Sequence of the first protein:
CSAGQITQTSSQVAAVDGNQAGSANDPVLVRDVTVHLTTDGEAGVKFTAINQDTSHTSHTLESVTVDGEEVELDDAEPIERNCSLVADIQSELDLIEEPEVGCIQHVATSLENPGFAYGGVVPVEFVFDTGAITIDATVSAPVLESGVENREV

Sequence of the second protein:
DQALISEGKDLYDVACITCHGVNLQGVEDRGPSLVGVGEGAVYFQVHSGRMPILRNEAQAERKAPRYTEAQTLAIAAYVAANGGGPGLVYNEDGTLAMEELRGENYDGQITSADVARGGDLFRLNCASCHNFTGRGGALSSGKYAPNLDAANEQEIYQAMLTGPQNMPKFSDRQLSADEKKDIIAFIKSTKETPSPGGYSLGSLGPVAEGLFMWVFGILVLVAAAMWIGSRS

These two protein chains interact to form a complex.

Residue-level contacts at the interface:
Residue L212 in the second protein interacts with residue S177 in the first protein (closest heavy-atom distance 3.7 Å).
Residue N133 in the second protein interacts with residue V117 in the first protein (closest heavy-atom distance 3.7 Å).
Residue Y208 in the second protein is in contact with residue G178 in the first protein (closest heavy-atom distance 3.3 Å).
Residue S227 in the second protein is in contact with residue E180 in the first protein (closest heavy-atom distance 3.4 Å).
Residue R224 in the second protein contacts residue P173 in the first protein (closest heavy-atom distance 2.8 Å).
Residue N107 in the second protein contacts residue S41 in the first protein (closest heavy-atom distance 3.5 Å).
Residue E79 in the second protein contacts residue S54 in the first protein (closest heavy-atom distance 3.2 Å).
Residue V86 in the second protein contacts residue D63 in the first protein (closest heavy-atom distance 3.5 Å).
Residue A132 in the second protein interacts with residue H137 in the first protein (closest heavy-atom distance 3.0 Å).
Residue N74 in the second protein is in contact with residue I81 in the first protein (closest heavy-atom distance 3.7 Å).
Residue N107 in the second protein is in contact with residue T40 in the first protein (closest heavy-atom distance 3.4 Å).
Residue A228 in the second protein contacts residue N181 in the first protein (closest heavy-atom distance 3.5 Å).
Residue E155 in the second protein contacts residue N181 in the first protein (closest heavy-atom distance 3.7 Å).
Residue D229 in the second protein contacts residue N181 in the first protein (closest heavy-atom distance 3.3 Å).
Residue E108 in the second protein contacts residue Q39 in the first protein (closest heavy-atom distance 3.5 Å).
Residue N133 in the second protein is in contact with residue I135 in the first protein (closest heavy-atom distance 3.4 Å).
Residue S84 in the second protein is in contact with residue A45 in the first protein (closest heavy-atom distance 3.5 Å).
Residue Q53 in the second protein contacts residue E131 in the first protein (closest heavy-atom distance 3.0 Å).
Residue P83 in the second protein interacts with residue Q43 in the first protein (closest heavy-atom distance 3.5 Å).
Residue Q76 in the second protein is in contact with residue R62 in the first protein (closest heavy-atom distance 2.9 Å).
Residue K220 in the second protein interacts with residue A46 in the first protein (closest heavy-atom distance 3.3 Å).
Residue Q225 in the second protein is in contact with residue R182 in the first protein (closest heavy-atom distance 2.6 Å).
Residue R224 in the second protein contacts residue T70 in the first protein (closest heavy-atom distance 3.6 Å).
Residue V88 in the second protein contacts residue A45 in the first protein (closest heavy-atom distance 3.7 Å).
Residue G87 in the second protein is in contact with residue V47 in the first protein (closest heavy-atom distance 3.4 Å).
Residue D80 in the second protein contacts residue S41 in the first protein (closest heavy-atom distance 3.6 Å).
Residue N74 in the second protein contacts residue S115 in the first protein (closest heavy-atom distance 3.1 Å).
Residue D223 in the second protein is in contact with residue S177 in the first protein (closest heavy-atom distance 3.3 Å).
Residue D223 in the second protein is in contact with residue G178 in the first protein (closest heavy-atom distance 3.8 Å).
Residue Q53 in the second protein interacts with residue E128 in the first protein (closest heavy-atom distance 3.0 Å).
Residue Q76 in the second protein is in contact with residue Q83 in the first protein (closest heavy-atom distance 3.3 Å).
Residue Q216 in the second protein interacts with residue Q43 in the first protein (closest heavy-atom distance 3.6 Å).
Residue A109 in the second protein interacts with residue Q39 in the first protein (closest heavy-atom distance 3.3 Å).
Residue V86 in the second protein interacts with residue T79 in the first protein (closest heavy-atom distance 3.2 Å).
Residue K232 in the second protein is in contact with residue G178 in the first protein (closest heavy-atom distance 3.0 Å).
Residue A228 in the second protein interacts with residue E180 in the first protein (closest heavy-atom distance 2.8 Å).
Residue E230 in the second protein is in contact with residue R182 in the first protein (closest heavy-atom distance 2.7 Å).
Residue P83 in the second protein interacts with residue V44 in the first protein (closest heavy-atom distance 3.5 Å).
Residue G135 in the second protein interacts with residue K77 in the first protein (closest heavy-atom distance 3.2 Å).
Residue S192 in the second protein contacts residue Q39 in the first protein (closest heavy-atom distance 2.6 Å).
Residue Q53 in the second protein contacts residue E129 in the first protein (closest heavy-atom distance 3.2 Å).
Residue K194 in the second protein interacts with residue Q39 in the first protein (closest heavy-atom distance 2.5 Å).
Residue K60 in the second protein contacts residue V132 in the first protein (closest heavy-atom distance 3.6 Å).
Residue P83 in the second protein is in contact with residue A45 in the first protein (closest heavy-atom distance 3.6 Å).
Residue A132 in the second protein contacts residue E128 in the first protein (closest heavy-atom distance 3.8 Å).
Residue A131 in the second protein interacts with residue I127 in the first protein (closest heavy-atom distance 3.4 Å).
Residue A132 in the second protein contacts residue P130 in the first protein (closest heavy-atom distance 3.6 Å).
Residue S227 in the second protein is in contact with residue R182 in the first protein (closest heavy-atom distance 3.6 Å).
Residue G138 in the second protein is in contact with residue S177 in the first protein (closest heavy-atom distance 2.6 Å).
Residue E108 in the second protein interacts with residue S33 in the first protein (closest heavy-atom distance 3.6 Å).
Residue E108 in the second protein interacts with residue T40 in the first protein (closest heavy-atom distance 2.8 Å).
Residue N74 in the second protein interacts with residue N113 in the first protein (closest heavy-atom distance 2.9 Å).
Residue L139 in the second protein interacts with residue S177 in the first protein (closest heavy-atom distance 3.6 Å).
Residue Q76 in the second protein interacts with residue L60 in the first protein (closest heavy-atom distance 3.6 Å).
Residue R224 in the second protein interacts with residue L175 in the first protein (closest heavy-atom distance 3.6 Å).
Residue N74 in the second protein contacts residue C114 in the first protein (closest heavy-atom distance 3.0 Å).
Residue S57 in the second protein is in contact with residue V132 in the first protein (closest heavy-atom distance 3.7 Å).
Residue G134 in the second protein is in contact with residue V117 in the first protein (closest heavy-atom distance 3.5 Å).
Residue G87 in the second protein interacts with residue D63 in the first protein (closest heavy-atom distance 3.7 Å).
Residue N107 in the second protein contacts residue A34 in the first protein (closest heavy-atom distance 3.5 Å).